Sequence of protein 1:
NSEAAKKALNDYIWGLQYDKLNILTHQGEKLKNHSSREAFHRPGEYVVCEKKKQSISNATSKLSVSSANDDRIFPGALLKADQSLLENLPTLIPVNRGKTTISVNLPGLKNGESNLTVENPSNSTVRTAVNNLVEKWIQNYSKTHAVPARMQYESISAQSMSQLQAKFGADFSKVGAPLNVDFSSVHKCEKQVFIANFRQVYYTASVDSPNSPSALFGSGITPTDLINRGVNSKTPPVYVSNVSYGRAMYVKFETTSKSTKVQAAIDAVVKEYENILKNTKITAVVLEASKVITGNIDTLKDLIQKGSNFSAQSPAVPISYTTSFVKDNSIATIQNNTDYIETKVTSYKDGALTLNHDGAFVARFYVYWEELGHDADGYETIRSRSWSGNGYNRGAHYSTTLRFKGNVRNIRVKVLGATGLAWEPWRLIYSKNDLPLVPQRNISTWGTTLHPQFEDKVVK

The following describes two proteins that form a bound complex.

Sequence of protein 2:
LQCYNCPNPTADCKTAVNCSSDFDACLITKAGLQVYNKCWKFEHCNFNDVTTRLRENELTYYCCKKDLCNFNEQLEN

Residue-level contacts at the interface:
Residue H99 in protein 1 contacts residue N49 in protein 2 (closest heavy-atom distance 4.9 Å).